Sequence of chain A:
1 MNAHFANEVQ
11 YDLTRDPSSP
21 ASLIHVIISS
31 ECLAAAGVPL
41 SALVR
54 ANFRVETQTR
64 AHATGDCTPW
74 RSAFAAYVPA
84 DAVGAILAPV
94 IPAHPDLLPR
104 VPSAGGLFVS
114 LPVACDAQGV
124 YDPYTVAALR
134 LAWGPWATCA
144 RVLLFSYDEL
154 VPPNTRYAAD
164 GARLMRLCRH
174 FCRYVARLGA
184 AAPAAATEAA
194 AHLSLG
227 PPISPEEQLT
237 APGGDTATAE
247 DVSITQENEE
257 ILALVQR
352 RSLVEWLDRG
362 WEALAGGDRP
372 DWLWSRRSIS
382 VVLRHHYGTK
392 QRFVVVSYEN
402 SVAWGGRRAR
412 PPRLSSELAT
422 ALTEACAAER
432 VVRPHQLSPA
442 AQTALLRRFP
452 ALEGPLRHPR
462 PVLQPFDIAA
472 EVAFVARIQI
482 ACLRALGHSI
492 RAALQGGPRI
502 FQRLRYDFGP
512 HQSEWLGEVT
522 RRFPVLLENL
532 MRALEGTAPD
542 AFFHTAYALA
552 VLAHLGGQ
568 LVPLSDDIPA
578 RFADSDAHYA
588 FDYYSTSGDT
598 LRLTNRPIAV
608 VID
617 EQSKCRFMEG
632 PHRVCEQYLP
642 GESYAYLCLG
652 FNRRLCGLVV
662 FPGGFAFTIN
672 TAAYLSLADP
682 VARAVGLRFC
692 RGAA

Contacts between the two chains:
Residue G518 in chain A contacts residue M1 in chain B (closest heavy-atom distance 3.3 Å).
Residue D508 in chain A contacts residue S23 in chain B (closest heavy-atom distance 3.9 Å).
Residue Y645 in chain A is in contact with residue W36 in chain B (closest heavy-atom distance 4.0 Å).
Residue S644 in chain A contacts residue I27 in chain B (closest heavy-atom distance 3.3 Å).
Residue W516 in chain A contacts residue P29 in chain B (closest heavy-atom distance 3.6 Å).
Residue R523 in chain A interacts with residue W36 in chain B (closest heavy-atom distance 2.4 Å).
Residue F509 in chain A interacts with residue Y5 in chain B (closest heavy-atom distance 3.3 Å).
Residue R523 in chain A is in contact with residue P39 in chain B (closest heavy-atom distance 3.3 Å).
Residue T597 in chain A is in contact with residue P39 in chain B (closest heavy-atom distance 4.0 Å).
Residue C621 in chain A interacts with residue R24 in chain B (closest heavy-atom distance 3.6 Å).
Residue D508 in chain A contacts residue S25 in chain B (closest heavy-atom distance 3.9 Å).
Residue R523 in chain A contacts residue L38 in chain B (closest heavy-atom distance 3.5 Å).
Residue N530 in chain A is in contact with residue F41 in chain B (closest heavy-atom distance 3.3 Å).
Residue D508 in chain A contacts residue R24 in chain B (closest heavy-atom distance 3.8 Å).
Residue T597 in chain A interacts with residue V40 in chain B (closest heavy-atom distance 4.0 Å).
Residue G664 in chain A contacts residue F26 in chain B (closest heavy-atom distance 3.4 Å).
Residue Y507 in chain A contacts residue S25 in chain B (closest heavy-atom distance 3.3 Å).
Residue L527 in chain A is in contact with residue P39 in chain B (closest heavy-atom distance 3.7 Å).
Residue E643 in chain A interacts with residue I27 in chain B (closest heavy-atom distance 3.3 Å).
Residue E643 in chain A contacts residue F26 in chain B (closest heavy-atom distance 3.2 Å).
Residue E643 in chain A is in contact with residue S25 in chain B (closest heavy-atom distance 3.2 Å).
Residue W516 in chain A contacts residue R33 in chain B (closest heavy-atom distance 3.5 Å).
Residue T521 in chain A is in contact with residue M1 in chain B (closest heavy-atom distance 3.4 Å).
Residue R533 in chain A is in contact with residue I43 in chain B (closest heavy-atom distance 4.0 Å).
Residue L640 in chain A contacts residue R24 in chain B (closest heavy-atom distance 3.5 Å).
Residue V526 in chain A contacts residue P39 in chain B (closest heavy-atom distance 3.7 Å).
Residue S594 in chain A interacts with residue W36 in chain B (closest heavy-atom distance 3.4 Å).
Residue W516 in chain A interacts with residue W36 in chain B (closest heavy-atom distance 4.1 Å).
Residue L517 in chain A interacts with residue P3 in chain B (closest heavy-atom distance 3.7 Å).
Residue D508 in chain A contacts residue F26 in chain B (closest heavy-atom distance 3.2 Å).
Residue Y645 in chain A contacts residue P29 in chain B (closest heavy-atom distance 3.3 Å).
Residue E519 in chain A is in contact with residue W36 in chain B (closest heavy-atom distance 3.5 Å).
Residue S514 in chain A is in contact with residue P3 in chain B (closest heavy-atom distance 4.0 Å).
Residue W516 in chain A contacts residue F31 in chain B (closest heavy-atom distance 3.3 Å).
Residue Q513 in chain A interacts with residue T28 in chain B (closest heavy-atom distance 3.3 Å).
Residue Q513 in chain A interacts with residue F26 in chain B (closest heavy-atom distance 3.6 Å).
Residue S514 in chain A interacts with residue D2 in chain B (closest heavy-atom distance 3.8 Å).
Residue G595 in chain A is in contact with residue L38 in chain B (closest heavy-atom distance 3.3 Å).
Residue D596 in chain A is in contact with residue V40 in chain B (closest heavy-atom distance 3.1 Å).
Residue P663 in chain A interacts with residue F26 in chain B (closest heavy-atom distance 3.7 Å).
Residue R533 in chain A contacts residue F41 in chain B (closest heavy-atom distance 3.6 Å).
Residue G595 in chain A interacts with residue M37 in chain B (closest heavy-atom distance 3.8 Å).
Residue L517 in chain A is in contact with residue Y5 in chain B (closest heavy-atom distance 4.0 Å).
Residue G595 in chain A interacts with residue P39 in chain B (closest heavy-atom distance 3.7 Å).
Residue A646 in chain A contacts residue W36 in chain B (closest heavy-atom distance 3.8 Å).
Residue G642 in chain A contacts residue F26 in chain B (closest heavy-atom distance 4.1 Å).
Residue R506 in chain A contacts residue S23 in chain B (closest heavy-atom distance 3.2 Å).
Residue S514 in chain A interacts with residue Y5 in chain B (closest heavy-atom distance 3.5 Å).
Residue Y645 in chain A contacts residue F31 in chain B (closest heavy-atom distance 4.0 Å).
Residue V520 in chain A contacts residue W36 in chain B (closest heavy-atom distance 3.8 Å).
Residue N530 in chain A contacts residue P39 in chain B (closest heavy-atom distance 4.0 Å).
Residue G595 in chain A is in contact with residue V40 in chain B (closest heavy-atom distance 2.8 Å).
Residue T593 in chain A contacts residue P39 in chain B (closest heavy-atom distance 3.3 Å).
Residue S594 in chain A interacts with residue M37 in chain B (closest heavy-atom distance 3.3 Å).
Residue W516 in chain A is in contact with residue T28 in chain B (closest heavy-atom distance 3.5 Å).
Residue E519 in chain A interacts with residue L38 in chain B (closest heavy-atom distance 3.8 Å).
Residue Y645 in chain A is in contact with residue I27 in chain B (closest heavy-atom distance 3.6 Å).
Residue E515 in chain A contacts residue R33 in chain B (closest heavy-atom distance 3.4 Å).
Residue Y507 in chain A is in contact with residue F26 in chain B (closest heavy-atom distance 4.0 Å).
Residue R523 in chain A contacts residue M37 in chain B (closest heavy-atom distance 2.4 Å).

This data describes a binding interaction between two proteins.

Sequence of chain B:
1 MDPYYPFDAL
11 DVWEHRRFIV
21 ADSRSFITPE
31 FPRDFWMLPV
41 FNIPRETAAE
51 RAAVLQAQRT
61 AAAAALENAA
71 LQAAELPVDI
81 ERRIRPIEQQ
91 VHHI